Contacts between the two chains:
Residue Q39 in the first protein contacts residue I10 in the second protein (closest heavy-atom distance 4.9 Å).
Residue S19 in the first protein interacts with residue K9 in the second protein (closest heavy-atom distance 4.0 Å).
Residue V70 in the first protein is in contact with residue I10 in the second protein (closest heavy-atom distance 4.0 Å).
Residue G22 in the first protein interacts with residue L5 in the second protein (closest heavy-atom distance 4.2 Å).
Residue S74 in the first protein is in contact with residue I10 in the second protein (closest heavy-atom distance 3.5 Å).
Residue I20 in the first protein contacts residue I10 in the second protein (closest heavy-atom distance 3.6 Å).
Residue S33 in the first protein contacts residue T7 in the second protein (closest heavy-atom distance 3.7 Å).
Residue S19 in the first protein contacts residue S8 in the second protein (closest heavy-atom distance 3.1 Å).
Residue H26 in the first protein contacts residue L5 in the second protein (closest heavy-atom distance 4.0 Å).
Residue V70 in the first protein interacts with residue S8 in the second protein (closest heavy-atom distance 3.5 Å).
Residue S19 in the first protein contacts residue I10 in the second protein (closest heavy-atom distance 5.0 Å).
Residue H26 in the first protein interacts with residue P6 in the second protein (closest heavy-atom distance 3.9 Å).
Residue T21 in the first protein is in contact with residue P6 in the second protein (closest heavy-atom distance 3.7 Å).
Residue L16 in the first protein contacts residue I10 in the second protein (closest heavy-atom distance 2.8 Å).
Residue I18 in the first protein is in contact with residue I10 in the second protein (closest heavy-atom distance 2.8 Å).
Residue I20 in the first protein is in contact with residue T7 in the second protein (closest heavy-atom distance 3.3 Å).
Residue V28 in the first protein interacts with residue L5 in the second protein (closest heavy-atom distance 4.1 Å).
Residue T21 in the first protein interacts with residue L5 in the second protein (closest heavy-atom distance 3.9 Å).
Residue H66 in the first protein is in contact with residue P6 in the second protein (closest heavy-atom distance 3.6 Å).
Residue G22 in the first protein is in contact with residue P6 in the second protein (closest heavy-atom distance 4.3 Å).
Residue I18 in the first protein interacts with residue S8 in the second protein (closest heavy-atom distance 4.1 Å).
Residue H66 in the first protein interacts with residue T7 in the second protein (closest heavy-atom distance 4.3 Å).
Residue S19 in the first protein interacts with residue T7 in the second protein (closest heavy-atom distance 3.9 Å).
Residue L73 in the first protein interacts with residue I10 in the second protein (closest heavy-atom distance 3.8 Å).
Residue G17 in the first protein is in contact with residue I10 in the second protein (closest heavy-atom distance 2.9 Å).
Residue Q39 in the first protein interacts with residue K9 in the second protein (closest heavy-atom distance 3.5 Å).
Residue H36 in the first protein interacts with residue K9 in the second protein (closest heavy-atom distance 3.4 Å).
Residue G15 in the first protein is in contact with residue I10 in the second protein (closest heavy-atom distance 3.4 Å).
Residue I20 in the first protein interacts with residue S8 in the second protein (closest heavy-atom distance 2.8 Å).
Residue I18 in the first protein contacts residue K9 in the second protein (closest heavy-atom distance 3.5 Å).
Residue I20 in the first protein interacts with residue P6 in the second protein (closest heavy-atom distance 4.0 Å).
Residue H66 in the first protein interacts with residue S8 in the second protein (closest heavy-atom distance 2.7 Å).
Residue T21 in the first protein interacts with residue T7 in the second protein (closest heavy-atom distance 3.4 Å).

Sequence of the second protein:
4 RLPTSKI

Sequence of the first protein:
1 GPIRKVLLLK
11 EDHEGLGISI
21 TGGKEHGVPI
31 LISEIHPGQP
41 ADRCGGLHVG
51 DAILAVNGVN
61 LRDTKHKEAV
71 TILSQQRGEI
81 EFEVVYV

This data describes a binding interaction between two proteins.